Residue-level contacts at the interface:
Residue M578 in protein 2 is in contact with residue P91 in protein 1 (closest heavy-atom distance 4.9 Å).
Residue V598 in protein 2 contacts residue L101 in protein 1 (closest heavy-atom distance 3.8 Å).
Residue Q583 in protein 2 interacts with residue P91 in protein 1 (closest heavy-atom distance 4.6 Å).
Residue V605 in protein 2 is in contact with residue L104 in protein 1 (closest heavy-atom distance 3.6 Å).
Residue I585 in protein 2 contacts residue L104 in protein 1 (closest heavy-atom distance 4.6 Å).
Residue V601 in protein 2 interacts with residue L101 in protein 1 (closest heavy-atom distance 4.2 Å).
Residue V587 in protein 2 is in contact with residue F93 in protein 1 (closest heavy-atom distance 4.6 Å).
Residue V601 in protein 2 contacts residue M105 in protein 1 (closest heavy-atom distance 3.7 Å).
Residue M577 in protein 2 contacts residue T84 in protein 1 (closest heavy-atom distance 3.9 Å).
Residue L580 in protein 2 interacts with residue Y76 in protein 1 (closest heavy-atom distance 2.8 Å).
Residue L574 in protein 2 contacts residue I90 in protein 1 (closest heavy-atom distance 2.9 Å).
Residue V587 in protein 2 contacts residue P97 in protein 1 (closest heavy-atom distance 4.8 Å).
Residue T579 in protein 2 is in contact with residue C112 in protein 1 (closest heavy-atom distance 2.3 Å).
Residue M578 in protein 2 is in contact with residue E92 in protein 1 (closest heavy-atom distance 3.9 Å).
Residue V601 in protein 2 is in contact with residue N108 in protein 1 (closest heavy-atom distance 4.8 Å).
Residue L574 in protein 2 is in contact with residue P91 in protein 1 (closest heavy-atom distance 4.9 Å).
Residue T579 in protein 2 interacts with residue K80 in protein 1 (closest heavy-atom distance 4.4 Å).
Residue L606 in protein 2 contacts residue L104 in protein 1 (closest heavy-atom distance 3.6 Å).
Residue P602 in protein 2 interacts with residue N108 in protein 1 (closest heavy-atom distance 4.3 Å).
Residue P575 in protein 2 is in contact with residue E89 in protein 1 (closest heavy-atom distance 3.3 Å).
Residue K576 in protein 2 contacts residue I90 in protein 1 (closest heavy-atom distance 3.2 Å).
Residue H581 in protein 2 is in contact with residue A107 in protein 1 (closest heavy-atom distance 2.6 Å).
Residue L580 in protein 2 interacts with residue C112 in protein 1 (closest heavy-atom distance 2.8 Å).
Residue P575 in protein 2 contacts residue I90 in protein 1 (closest heavy-atom distance 4.2 Å).
Residue G600 in protein 2 interacts with residue M105 in protein 1 (closest heavy-atom distance 3.9 Å).
Residue L580 in protein 2 contacts residue L103 in protein 1 (closest heavy-atom distance 3.6 Å).
Residue H581 in protein 2 contacts residue C112 in protein 1 (closest heavy-atom distance 3.0 Å).
Residue S594 in protein 2 contacts residue P97 in protein 1 (closest heavy-atom distance 4.5 Å).
Residue V587 in protein 2 interacts with residue I95 in protein 1 (closest heavy-atom distance 3.7 Å).
Residue M577 in protein 2 contacts residue E89 in protein 1 (closest heavy-atom distance 4.0 Å).
Residue I595 in protein 2 is in contact with residue L101 in protein 1 (closest heavy-atom distance 3.7 Å).
Residue Q583 in protein 2 is in contact with residue E92 in protein 1 (closest heavy-atom distance 3.8 Å).
Residue Q583 in protein 2 is in contact with residue Y79 in protein 1 (closest heavy-atom distance 4.9 Å).
Residue C584 in protein 2 interacts with residue L104 in protein 1 (closest heavy-atom distance 3.7 Å).
Residue N591 in protein 2 interacts with residue P97 in protein 1 (closest heavy-atom distance 3.2 Å).
Residue M578 in protein 2 is in contact with residue Y76 in protein 1 (closest heavy-atom distance 4.4 Å).
Residue V601 in protein 2 is in contact with residue L104 in protein 1 (closest heavy-atom distance 3.7 Å).
Residue H581 in protein 2 is in contact with residue N108 in protein 1 (closest heavy-atom distance 4.7 Å).
Residue K576 in protein 2 is in contact with residue P91 in protein 1 (closest heavy-atom distance 4.3 Å).
Residue H581 in protein 2 interacts with residue D111 in protein 1 (closest heavy-atom distance 4.5 Å).
Residue C584 in protein 2 contacts residue A100 in protein 1 (closest heavy-atom distance 3.3 Å).
Residue Q583 in protein 2 contacts residue F93 in protein 1 (closest heavy-atom distance 3.2 Å).
Residue P602 in protein 2 contacts residue M105 in protein 1 (closest heavy-atom distance 4.3 Å).
Residue M577 in protein 2 contacts residue K80 in protein 1 (closest heavy-atom distance 3.5 Å).
Residue E597 in protein 2 is in contact with residue L101 in protein 1 (closest heavy-atom distance 3.3 Å).
Residue L588 in protein 2 interacts with residue L104 in protein 1 (closest heavy-atom distance 4.8 Å).
Residue L580 in protein 2 is in contact with residue A106 in protein 1 (closest heavy-atom distance 4.1 Å).
Residue C584 in protein 2 is in contact with residue L103 in protein 1 (closest heavy-atom distance 4.4 Å).
Residue L580 in protein 2 contacts residue A107 in protein 1 (closest heavy-atom distance 3.8 Å).
Residue Q583 in protein 2 interacts with residue I95 in protein 1 (closest heavy-atom distance 4.2 Å).
Residue C584 in protein 2 interacts with residue L101 in protein 1 (closest heavy-atom distance 4.8 Å).
Residue L580 in protein 2 is in contact with residue F93 in protein 1 (closest heavy-atom distance 4.5 Å).
Residue C584 in protein 2 interacts with residue I95 in protein 1 (closest heavy-atom distance 3.8 Å).
Residue V605 in protein 2 is in contact with residue N108 in protein 1 (closest heavy-atom distance 3.3 Å).
Residue M578 in protein 2 interacts with residue K80 in protein 1 (closest heavy-atom distance 4.0 Å).
Residue L574 in protein 2 interacts with residue E92 in protein 1 (closest heavy-atom distance 3.4 Å).
Residue T579 in protein 2 contacts residue Y76 in protein 1 (closest heavy-atom distance 3.1 Å).
Residue K576 in protein 2 contacts residue E89 in protein 1 (closest heavy-atom distance 3.5 Å).
Residue L580 in protein 2 interacts with residue V73 in protein 1 (closest heavy-atom distance 4.6 Å).

The following describes two proteins that form a bound complex.

Sequence of protein 1:
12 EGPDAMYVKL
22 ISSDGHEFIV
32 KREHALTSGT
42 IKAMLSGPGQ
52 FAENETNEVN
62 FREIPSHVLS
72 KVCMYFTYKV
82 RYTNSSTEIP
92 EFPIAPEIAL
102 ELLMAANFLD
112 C

Sequence of protein 2:
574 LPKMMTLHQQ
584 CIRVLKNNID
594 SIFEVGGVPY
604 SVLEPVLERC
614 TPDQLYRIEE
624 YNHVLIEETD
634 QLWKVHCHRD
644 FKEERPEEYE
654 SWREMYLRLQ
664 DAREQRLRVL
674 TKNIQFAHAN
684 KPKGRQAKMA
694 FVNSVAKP